Sequence of the first protein:
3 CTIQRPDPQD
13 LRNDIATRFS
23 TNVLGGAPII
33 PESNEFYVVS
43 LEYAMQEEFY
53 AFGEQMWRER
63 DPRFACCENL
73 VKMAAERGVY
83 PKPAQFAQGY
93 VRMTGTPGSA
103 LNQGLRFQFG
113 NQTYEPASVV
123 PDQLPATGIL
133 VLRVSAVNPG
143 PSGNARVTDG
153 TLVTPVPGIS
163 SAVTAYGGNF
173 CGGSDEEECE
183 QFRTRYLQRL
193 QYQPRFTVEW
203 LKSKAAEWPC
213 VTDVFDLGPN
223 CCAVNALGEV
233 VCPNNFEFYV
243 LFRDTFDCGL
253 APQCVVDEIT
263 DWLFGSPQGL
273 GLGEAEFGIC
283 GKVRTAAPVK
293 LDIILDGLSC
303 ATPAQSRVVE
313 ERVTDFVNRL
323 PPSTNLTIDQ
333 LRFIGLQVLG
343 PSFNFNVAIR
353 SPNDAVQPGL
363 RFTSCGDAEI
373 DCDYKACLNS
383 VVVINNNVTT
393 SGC

This data describes a binding interaction between two proteins.

Sequence of the second protein:
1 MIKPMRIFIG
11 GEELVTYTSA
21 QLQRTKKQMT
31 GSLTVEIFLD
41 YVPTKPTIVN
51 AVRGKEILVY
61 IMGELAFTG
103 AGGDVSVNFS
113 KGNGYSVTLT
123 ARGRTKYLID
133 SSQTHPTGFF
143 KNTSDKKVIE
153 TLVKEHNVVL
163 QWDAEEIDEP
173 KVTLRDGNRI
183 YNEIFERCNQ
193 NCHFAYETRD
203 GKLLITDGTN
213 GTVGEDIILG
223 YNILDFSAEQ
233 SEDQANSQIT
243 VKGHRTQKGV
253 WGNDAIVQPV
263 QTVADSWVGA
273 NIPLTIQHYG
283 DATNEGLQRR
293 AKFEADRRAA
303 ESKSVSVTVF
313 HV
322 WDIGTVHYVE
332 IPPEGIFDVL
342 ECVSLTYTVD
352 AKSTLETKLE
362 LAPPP

Contacts between the two chains:
Residue V155 in the first protein contacts residue K143 in the second protein (closest heavy-atom distance 4.7 Å).
Residue N140 in the first protein interacts with residue K149 in the second protein (closest heavy-atom distance 3.7 Å).
Residue Q110 in the first protein interacts with residue N144 in the second protein (closest heavy-atom distance 5.0 Å).
Residue V139 in the first protein is in contact with residue K149 in the second protein (closest heavy-atom distance 4.7 Å).